This data describes a binding interaction between two proteins.

Contacts between the two chains:
Residue L314 in protein 1 interacts with residue N33 in protein 2 (closest heavy-atom distance 3.7 Å).
Residue F303 in protein 1 interacts with residue M26 in protein 2 (closest heavy-atom distance 3.3 Å).
Residue I309 in protein 1 is in contact with residue A27 in protein 2 (closest heavy-atom distance 4.0 Å).
Residue S295 in protein 1 interacts with residue I13 in protein 2 (closest heavy-atom distance 3.0 Å).
Residue S313 in protein 1 interacts with residue N33 in protein 2 (closest heavy-atom distance 3.3 Å).
Residue K291 in protein 1 interacts with residue D12 in protein 2 (closest heavy-atom distance 4.6 Å).
Residue C292 in protein 1 contacts residue D12 in protein 2 (closest heavy-atom distance 3.0 Å).
Residue K291 in protein 1 interacts with residue I13 in protein 2 (closest heavy-atom distance 4.0 Å).
Residue G306 in protein 1 contacts residue M26 in protein 2 (closest heavy-atom distance 3.9 Å).
Residue L302 in protein 1 contacts residue I24 in protein 2 (closest heavy-atom distance 3.2 Å).
Residue F312 in protein 1 is in contact with residue R42 in protein 2 (closest heavy-atom distance 3.8 Å).
Residue L302 in protein 1 interacts with residue G23 in protein 2 (closest heavy-atom distance 3.5 Å).
Residue S295 in protein 1 is in contact with residue D12 in protein 2 (closest heavy-atom distance 4.1 Å).
Residue F303 in protein 1 is in contact with residue G23 in protein 2 (closest heavy-atom distance 3.9 Å).
Residue N299 in protein 1 is in contact with residue D12 in protein 2 (closest heavy-atom distance 4.8 Å).
Residue F303 in protein 1 interacts with residue A22 in protein 2 (closest heavy-atom distance 4.2 Å).
Residue S313 in protein 1 contacts residue G30 in protein 2 (closest heavy-atom distance 2.6 Å).
Residue Y300 in protein 1 contacts residue G16 in protein 2 (closest heavy-atom distance 4.8 Å).
Residue N299 in protein 1 is in contact with residue G16 in protein 2 (closest heavy-atom distance 3.2 Å).
Residue G306 in protein 1 interacts with residue A27 in protein 2 (closest heavy-atom distance 3.6 Å).
Residue F303 in protein 1 interacts with residue A20 in protein 2 (closest heavy-atom distance 5.0 Å).
Residue N299 in protein 1 is in contact with residue A20 in protein 2 (closest heavy-atom distance 3.6 Å).
Residue N299 in protein 1 contacts residue S17 in protein 2 (closest heavy-atom distance 3.5 Å).
Residue F303 in protein 1 is in contact with residue L19 in protein 2 (closest heavy-atom distance 3.7 Å).
Residue I309 in protein 1 is in contact with residue G30 in protein 2 (closest heavy-atom distance 4.2 Å).
Residue C292 in protein 1 interacts with residue I13 in protein 2 (closest heavy-atom distance 4.8 Å).
Residue L310 in protein 1 contacts residue I29 in protein 2 (closest heavy-atom distance 4.6 Å).
Residue N299 in protein 1 contacts residue L19 in protein 2 (closest heavy-atom distance 4.6 Å).
Residue F307 in protein 1 contacts residue M26 in protein 2 (closest heavy-atom distance 3.8 Å).
Residue L302 in protein 1 is in contact with residue A20 in protein 2 (closest heavy-atom distance 4.1 Å).
Residue S313 in protein 1 interacts with residue K37 in protein 2 (closest heavy-atom distance 3.9 Å).
Residue S313 in protein 1 contacts residue Y34 in protein 2 (closest heavy-atom distance 3.6 Å).
Residue F296 in protein 1 contacts residue D12 in protein 2 (closest heavy-atom distance 4.9 Å).
Residue F312 in protein 1 contacts residue Y34 in protein 2 (closest heavy-atom distance 4.1 Å).
Residue L310 in protein 1 is in contact with residue M26 in protein 2 (closest heavy-atom distance 3.6 Å).
Residue Y300 in protein 1 is in contact with residue L19 in protein 2 (closest heavy-atom distance 3.3 Å).
Residue L310 in protein 1 contacts residue G30 in protein 2 (closest heavy-atom distance 3.7 Å).
Residue I309 in protein 1 is in contact with residue V31 in protein 2 (closest heavy-atom distance 4.0 Å).
Residue S313 in protein 1 contacts residue V31 in protein 2 (closest heavy-atom distance 4.4 Å).
Residue N299 in protein 1 interacts with residue I13 in protein 2 (closest heavy-atom distance 4.7 Å).
Residue G306 in protein 1 contacts residue G23 in protein 2 (closest heavy-atom distance 3.7 Å).

Sequence of protein 1:
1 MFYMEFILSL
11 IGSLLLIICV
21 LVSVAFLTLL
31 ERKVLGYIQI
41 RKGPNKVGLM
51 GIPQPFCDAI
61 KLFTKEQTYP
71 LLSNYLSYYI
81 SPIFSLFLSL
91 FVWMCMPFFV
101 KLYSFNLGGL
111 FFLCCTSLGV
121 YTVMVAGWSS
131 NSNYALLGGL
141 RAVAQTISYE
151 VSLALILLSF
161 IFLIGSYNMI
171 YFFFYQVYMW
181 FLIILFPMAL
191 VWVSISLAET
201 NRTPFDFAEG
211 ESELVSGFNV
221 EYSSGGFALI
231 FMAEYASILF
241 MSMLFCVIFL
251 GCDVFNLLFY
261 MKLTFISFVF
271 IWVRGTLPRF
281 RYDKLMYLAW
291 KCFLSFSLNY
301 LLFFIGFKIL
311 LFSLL

Sequence of protein 2:
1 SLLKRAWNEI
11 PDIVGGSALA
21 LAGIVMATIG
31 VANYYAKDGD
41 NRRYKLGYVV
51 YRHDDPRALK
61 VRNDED